Sequence of the first protein:
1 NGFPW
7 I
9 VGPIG

Residue-level contacts at the interface:
Residue F182 in the second protein interacts with residue W5 in the first protein (closest heavy-atom distance 5.0 Å).
Residue D153 in the second protein contacts residue I12 in the first protein (closest heavy-atom distance 3.9 Å).
Residue G240 in the second protein is in contact with residue G2 in the first protein (closest heavy-atom distance 3.8 Å).
Residue R157 in the second protein contacts residue I12 in the first protein (closest heavy-atom distance 4.3 Å).
Residue F182 in the second protein interacts with residue F3 in the first protein (closest heavy-atom distance 3.5 Å).
Residue I43 in the second protein interacts with residue P4 in the first protein (closest heavy-atom distance 3.3 Å).
Residue T183 in the second protein contacts residue F3 in the first protein (closest heavy-atom distance 3.4 Å).
Residue R71 in the second protein interacts with residue G10 in the first protein (closest heavy-atom distance 3.3 Å).
Residue G241 in the second protein contacts residue G2 in the first protein (closest heavy-atom distance 3.0 Å).
Residue M214 in the second protein interacts with residue F3 in the first protein (closest heavy-atom distance 4.6 Å).
Residue E150 in the second protein interacts with residue I12 in the first protein (closest heavy-atom distance 3.3 Å).
Residue Y75 in the second protein is in contact with residue I7 in the first protein (closest heavy-atom distance 4.0 Å).
Residue L72 in the second protein contacts residue P11 in the first protein (closest heavy-atom distance 4.0 Å).
Residue Q171 in the second protein interacts with residue I7 in the first protein (closest heavy-atom distance 3.4 Å).
Residue G240 in the second protein contacts residue W5 in the first protein (closest heavy-atom distance 3.8 Å).
Residue Y62 in the second protein contacts residue W5 in the first protein (closest heavy-atom distance 3.0 Å).
Residue G173 in the second protein contacts residue W5 in the first protein (closest heavy-atom distance 3.4 Å).
Residue Y65 in the second protein interacts with residue I7 in the first protein (closest heavy-atom distance 2.7 Å).
Residue Q171 in the second protein interacts with residue V9 in the first protein (closest heavy-atom distance 3.4 Å).
Residue V104 in the second protein contacts residue V9 in the first protein (closest heavy-atom distance 3.8 Å).
Residue M214 in the second protein is in contact with residue P4 in the first protein (closest heavy-atom distance 4.1 Å).
Residue R71 in the second protein interacts with residue V9 in the first protein (closest heavy-atom distance 3.0 Å).
Residue G184 in the second protein contacts residue F3 in the first protein (closest heavy-atom distance 4.4 Å).
Residue C174 in the second protein is in contact with residue W5 in the first protein (closest heavy-atom distance 4.2 Å).
Residue L72 in the second protein is in contact with residue G10 in the first protein (closest heavy-atom distance 4.7 Å).
Residue V242 in the second protein contacts residue F3 in the first protein (closest heavy-atom distance 4.0 Å).
Residue C174 in the second protein interacts with residue I7 in the first protein (closest heavy-atom distance 4.0 Å).
Residue G241 in the second protein is in contact with residue P4 in the first protein (closest heavy-atom distance 3.7 Å).
Residue Q171 in the second protein is in contact with residue G10 in the first protein (closest heavy-atom distance 5.0 Å).
Residue E150 in the second protein is in contact with residue V9 in the first protein (closest heavy-atom distance 4.7 Å).
Residue F180 in the second protein contacts residue W5 in the first protein (closest heavy-atom distance 3.9 Å).
Residue V242 in the second protein contacts residue G2 in the first protein (closest heavy-atom distance 4.5 Å).
Residue G184 in the second protein is in contact with residue W5 in the first protein (closest heavy-atom distance 3.4 Å).
Residue F185 in the second protein contacts residue W5 in the first protein (closest heavy-atom distance 3.8 Å).
Residue R157 in the second protein interacts with residue G13 in the first protein (closest heavy-atom distance 3.9 Å).
Residue F103 in the second protein interacts with residue V9 in the first protein (closest heavy-atom distance 3.4 Å).
Residue A178 in the second protein interacts with residue P11 in the first protein (closest heavy-atom distance 3.7 Å).
Residue A178 in the second protein is in contact with residue G10 in the first protein (closest heavy-atom distance 4.6 Å).
Residue N105 in the second protein is in contact with residue V9 in the first protein (closest heavy-atom distance 4.1 Å).
Residue Y75 in the second protein contacts residue V9 in the first protein (closest heavy-atom distance 3.0 Å).
Residue R71 in the second protein is in contact with residue I7 in the first protein (closest heavy-atom distance 3.4 Å).
Residue G241 in the second protein interacts with residue W5 in the first protein (closest heavy-atom distance 3.5 Å).
Residue T183 in the second protein is in contact with residue W5 in the first protein (closest heavy-atom distance 4.5 Å).
Residue Y97 in the second protein is in contact with residue I7 in the first protein (closest heavy-atom distance 4.9 Å).
Residue Y75 in the second protein interacts with residue G10 in the first protein (closest heavy-atom distance 2.9 Å).
Residue R71 in the second protein interacts with residue P11 in the first protein (closest heavy-atom distance 4.4 Å).
Residue G241 in the second protein interacts with residue I7 in the first protein (closest heavy-atom distance 3.6 Å).
Residue V242 in the second protein interacts with residue P4 in the first protein (closest heavy-atom distance 3.7 Å).
Residue N181 in the second protein contacts residue W5 in the first protein (closest heavy-atom distance 4.8 Å).

This data describes a binding interaction between two proteins.

Sequence of the second protein:
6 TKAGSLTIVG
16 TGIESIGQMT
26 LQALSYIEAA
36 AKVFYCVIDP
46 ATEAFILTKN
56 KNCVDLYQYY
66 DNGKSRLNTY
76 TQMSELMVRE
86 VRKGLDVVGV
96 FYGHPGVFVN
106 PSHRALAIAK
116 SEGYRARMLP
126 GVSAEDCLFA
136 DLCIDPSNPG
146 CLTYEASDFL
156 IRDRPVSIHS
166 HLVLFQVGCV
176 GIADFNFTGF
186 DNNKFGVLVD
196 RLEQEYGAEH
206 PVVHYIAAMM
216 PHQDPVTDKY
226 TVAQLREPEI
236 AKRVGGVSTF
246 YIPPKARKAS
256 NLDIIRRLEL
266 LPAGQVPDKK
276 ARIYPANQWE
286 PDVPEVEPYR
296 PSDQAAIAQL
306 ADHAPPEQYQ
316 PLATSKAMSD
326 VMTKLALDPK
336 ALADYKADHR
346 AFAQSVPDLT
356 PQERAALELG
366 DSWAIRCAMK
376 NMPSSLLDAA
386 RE